Sequence of protein 1:
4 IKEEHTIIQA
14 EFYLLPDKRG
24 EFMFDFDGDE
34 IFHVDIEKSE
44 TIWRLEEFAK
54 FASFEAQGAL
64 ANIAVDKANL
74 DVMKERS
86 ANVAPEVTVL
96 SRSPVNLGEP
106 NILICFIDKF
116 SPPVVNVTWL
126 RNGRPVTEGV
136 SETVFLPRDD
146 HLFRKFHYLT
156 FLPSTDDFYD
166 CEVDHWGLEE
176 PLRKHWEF

Interface contacts:
Residue N65 in protein 1 interacts with residue S12 in protein 2 (closest heavy-atom distance 3.1 Å).
Residue E14 in protein 1 is in contact with residue F10 in protein 2 (closest heavy-atom distance 4.1 Å).
Residue G61 in protein 1 is in contact with residue F9 in protein 2 (closest heavy-atom distance 3.6 Å).
Residue K53 in protein 1 interacts with residue A4 in protein 2 (closest heavy-atom distance 3.8 Å).
Residue N72 in protein 1 interacts with residue I14 in protein 2 (closest heavy-atom distance 3.7 Å).
Residue F27 in protein 1 contacts residue L7 in protein 2 (closest heavy-atom distance 5.0 Å).
Residue S56 in protein 1 interacts with residue P6 in protein 2 (closest heavy-atom distance 3.4 Å).
Residue F54 in protein 1 contacts residue P3 in protein 2 (closest heavy-atom distance 5.0 Å).
Residue K53 in protein 1 interacts with residue P3 in protein 2 (closest heavy-atom distance 4.5 Å).
Residue F25 in protein 1 interacts with residue F9 in protein 2 (closest heavy-atom distance 4.2 Å).
Residue A55 in protein 1 interacts with residue L7 in protein 2 (closest heavy-atom distance 4.0 Å).
Residue V68 in protein 1 contacts residue S12 in protein 2 (closest heavy-atom distance 3.3 Å).
Residue V68 in protein 1 is in contact with residue A13 in protein 2 (closest heavy-atom distance 3.7 Å).
Residue S56 in protein 1 contacts residue L7 in protein 2 (closest heavy-atom distance 2.7 Å).
Residue E78 in protein 1 contacts residue S20 in protein 2 (closest heavy-atom distance 4.5 Å).
Residue V75 in protein 1 contacts residue G16 in protein 2 (closest heavy-atom distance 3.5 Å).
Residue E14 in protein 1 contacts residue S12 in protein 2 (closest heavy-atom distance 3.9 Å).
Residue A64 in protein 1 contacts residue S12 in protein 2 (closest heavy-atom distance 4.6 Å).
Residue Q12 in protein 1 interacts with residue F10 in protein 2 (closest heavy-atom distance 2.8 Å).
Residue N65 in protein 1 contacts residue F10 in protein 2 (closest heavy-atom distance 2.6 Å).
Residue W46 in protein 1 interacts with residue L7 in protein 2 (closest heavy-atom distance 4.0 Å).
Residue R79 in protein 1 contacts residue L21 in protein 2 (closest heavy-atom distance 3.0 Å).
Residue E78 in protein 1 contacts residue G19 in protein 2 (closest heavy-atom distance 4.8 Å).
Residue R79 in protein 1 is in contact with residue K15 in protein 2 (closest heavy-atom distance 4.4 Å).
Residue F27 in protein 1 is in contact with residue F9 in protein 2 (closest heavy-atom distance 4.1 Å).
Residue A55 in protein 1 is in contact with residue A4 in protein 2 (closest heavy-atom distance 3.8 Å).
Residue F25 in protein 1 contacts residue F10 in protein 2 (closest heavy-atom distance 5.0 Å).
Residue R79 in protein 1 is in contact with residue G19 in protein 2 (closest heavy-atom distance 3.6 Å).
Residue N65 in protein 1 is in contact with residue F9 in protein 2 (closest heavy-atom distance 3.8 Å).
Residue R79 in protein 1 contacts residue G16 in protein 2 (closest heavy-atom distance 3.1 Å).
Residue V75 in protein 1 is in contact with residue K15 in protein 2 (closest heavy-atom distance 3.5 Å).
Residue F35 in protein 1 is in contact with residue L7 in protein 2 (closest heavy-atom distance 3.6 Å).
Residue N72 in protein 1 interacts with residue K15 in protein 2 (closest heavy-atom distance 3.1 Å).
Residue N65 in protein 1 contacts residue S11 in protein 2 (closest heavy-atom distance 3.6 Å).
Residue F57 in protein 1 interacts with residue L7 in protein 2 (closest heavy-atom distance 4.1 Å).
Residue A55 in protein 1 is in contact with residue D5 in protein 2 (closest heavy-atom distance 3.2 Å).
Residue V68 in protein 1 interacts with residue I14 in protein 2 (closest heavy-atom distance 4.0 Å).
Residue F27 in protein 1 is in contact with residue A8 in protein 2 (closest heavy-atom distance 3.7 Å).
Residue M76 in protein 1 interacts with residue K15 in protein 2 (closest heavy-atom distance 3.7 Å).
Residue I66 in protein 1 contacts residue S12 in protein 2 (closest heavy-atom distance 5.0 Å).
Residue F54 in protein 1 interacts with residue A4 in protein 2 (closest heavy-atom distance 3.7 Å).
Residue R79 in protein 1 contacts residue S20 in protein 2 (closest heavy-atom distance 3.7 Å).
Residue F54 in protein 1 contacts residue D5 in protein 2 (closest heavy-atom distance 3.0 Å).
Residue S56 in protein 1 is in contact with residue A4 in protein 2 (closest heavy-atom distance 3.7 Å).
Residue S80 in protein 1 contacts residue L21 in protein 2 (closest heavy-atom distance 4.5 Å).
Residue V75 in protein 1 contacts residue G17 in protein 2 (closest heavy-atom distance 4.3 Å).
Residue A62 in protein 1 is in contact with residue F9 in protein 2 (closest heavy-atom distance 4.7 Å).
Residue N72 in protein 1 contacts residue A13 in protein 2 (closest heavy-atom distance 2.7 Å).
Residue A52 in protein 1 contacts residue A4 in protein 2 (closest heavy-atom distance 3.6 Å).
Residue S56 in protein 1 contacts residue D5 in protein 2 (closest heavy-atom distance 3.2 Å).
Residue Q12 in protein 1 interacts with residue F9 in protein 2 (closest heavy-atom distance 3.4 Å).
Residue D69 in protein 1 interacts with residue S12 in protein 2 (closest heavy-atom distance 3.5 Å).
Residue F57 in protein 1 interacts with residue F9 in protein 2 (closest heavy-atom distance 3.6 Å).

Sequence of protein 2:
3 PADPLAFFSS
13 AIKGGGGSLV

This data describes a binding interaction between two proteins.